Sequence of protein 1:
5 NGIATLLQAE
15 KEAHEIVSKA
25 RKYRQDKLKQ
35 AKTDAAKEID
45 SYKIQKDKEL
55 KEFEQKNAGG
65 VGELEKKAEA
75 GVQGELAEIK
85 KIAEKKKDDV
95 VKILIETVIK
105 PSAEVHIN

Contacts between the two chains:
Residue L454 in protein 2 contacts residue I7 in protein 1 (closest heavy-atom distance 5.0 Å).

Sequence of protein 2:
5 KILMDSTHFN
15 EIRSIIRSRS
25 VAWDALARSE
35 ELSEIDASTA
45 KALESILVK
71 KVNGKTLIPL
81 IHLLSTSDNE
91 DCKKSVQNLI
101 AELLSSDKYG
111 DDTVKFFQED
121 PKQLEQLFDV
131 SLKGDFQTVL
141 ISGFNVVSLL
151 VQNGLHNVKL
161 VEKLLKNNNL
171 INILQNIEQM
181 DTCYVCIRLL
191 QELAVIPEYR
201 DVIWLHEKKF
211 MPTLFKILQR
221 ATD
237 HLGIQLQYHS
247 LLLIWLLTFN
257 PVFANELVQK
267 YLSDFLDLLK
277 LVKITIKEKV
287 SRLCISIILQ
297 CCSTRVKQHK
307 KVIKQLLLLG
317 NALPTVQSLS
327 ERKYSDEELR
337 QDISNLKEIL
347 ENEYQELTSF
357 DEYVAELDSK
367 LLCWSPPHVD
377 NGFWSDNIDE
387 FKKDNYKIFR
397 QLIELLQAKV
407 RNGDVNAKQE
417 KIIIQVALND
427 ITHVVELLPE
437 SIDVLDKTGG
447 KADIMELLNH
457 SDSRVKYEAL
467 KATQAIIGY

The following describes two proteins that form a bound complex.